Sequence of chain A:
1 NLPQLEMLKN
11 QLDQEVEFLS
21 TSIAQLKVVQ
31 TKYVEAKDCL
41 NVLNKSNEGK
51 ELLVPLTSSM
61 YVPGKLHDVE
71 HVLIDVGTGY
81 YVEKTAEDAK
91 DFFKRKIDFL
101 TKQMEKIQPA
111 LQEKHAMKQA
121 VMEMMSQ

This data describes a binding interaction between two proteins.

Residue-level contacts at the interface:
Residue K66 in chain B contacts residue D68 in chain A (closest heavy-atom distance 3.7 Å).
Residue Y64 in chain B is in contact with residue V72 in chain A (closest heavy-atom distance 3.5 Å).
Residue L96 in chain B is in contact with residue M60 in chain A (closest heavy-atom distance 3.6 Å).
Residue L63 in chain B is in contact with residue L40 in chain A (closest heavy-atom distance 3.7 Å).
Residue K74 in chain B interacts with residue P63 in chain A (closest heavy-atom distance 3.2 Å).
Residue L63 in chain B interacts with residue F93 in chain A (closest heavy-atom distance 3.6 Å).
Residue M75 in chain B interacts with residue Y61 in chain A (closest heavy-atom distance 3.6 Å).
Residue C76 in chain B interacts with residue L53 in chain A (closest heavy-atom distance 4.2 Å).
Residue N62 in chain B interacts with residue L73 in chain A (closest heavy-atom distance 3.0 Å).
Residue N62 in chain B interacts with residue Y33 in chain A (closest heavy-atom distance 3.2 Å).
Residue L63 in chain B contacts residue I74 in chain A (closest heavy-atom distance 3.8 Å).
Residue C65 in chain B is in contact with residue L43 in chain A (closest heavy-atom distance 4.0 Å).
Residue K66 in chain B is in contact with residue H71 in chain A (closest heavy-atom distance 4.1 Å).
Residue V69 in chain B is in contact with residue K65 in chain A (closest heavy-atom distance 2.8 Å).
Residue F57 in chain B interacts with residue V54 in chain A (closest heavy-atom distance 3.5 Å).
Residue N62 in chain B interacts with residue K32 in chain A (closest heavy-atom distance 3.3 Å).
Residue C65 in chain B is in contact with residue D68 in chain A (closest heavy-atom distance 3.6 Å).
Residue S68 in chain B contacts residue K65 in chain A (closest heavy-atom distance 3.0 Å).
Residue N62 in chain B is in contact with residue I74 in chain A (closest heavy-atom distance 3.6 Å).
Residue P71 in chain B contacts residue K65 in chain A (closest heavy-atom distance 3.9 Å).
Residue L77 in chain B interacts with residue S59 in chain A (closest heavy-atom distance 3.9 Å).
Residue C76 in chain B is in contact with residue Y61 in chain A (closest heavy-atom distance 3.2 Å).
Residue L63 in chain B interacts with residue V72 in chain A (closest heavy-atom distance 3.7 Å).
Residue L77 in chain B interacts with residue M60 in chain A (closest heavy-atom distance 3.9 Å).
Residue W78 in chain B contacts residue S59 in chain A (closest heavy-atom distance 3.0 Å).
Residue V69 in chain B is in contact with residue G64 in chain A (closest heavy-atom distance 3.3 Å).
Residue P71 in chain B contacts residue P63 in chain A (closest heavy-atom distance 3.4 Å).
Residue P70 in chain B contacts residue K65 in chain A (closest heavy-atom distance 3.3 Å).
Residue K66 in chain B contacts residue Y81 in chain A (closest heavy-atom distance 3.6 Å).
Residue L63 in chain B interacts with residue A36 in chain A (closest heavy-atom distance 3.3 Å).
Residue L58 in chain B interacts with residue P55 in chain A (closest heavy-atom distance 3.7 Å).
Residue L40 in chain B interacts with residue M60 in chain A (closest heavy-atom distance 3.8 Å).
Residue K74 in chain B contacts residue E51 in chain A (closest heavy-atom distance 3.8 Å).
Residue K66 in chain B contacts residue H67 in chain A (closest heavy-atom distance 3.0 Å).
Residue N62 in chain B is in contact with residue D75 in chain A (closest heavy-atom distance 3.2 Å).
Residue C65 in chain B is in contact with residue H71 in chain A (closest heavy-atom distance 4.1 Å).
Residue L63 in chain B interacts with residue L73 in chain A (closest heavy-atom distance 3.4 Å).
Residue T36 in chain B interacts with residue M60 in chain A (closest heavy-atom distance 3.7 Å).
Residue D61 in chain B contacts residue D75 in chain A (closest heavy-atom distance 3.5 Å).
Residue A60 in chain B contacts residue A36 in chain A (closest heavy-atom distance 3.8 Å).
Residue P71 in chain B contacts residue G64 in chain A (closest heavy-atom distance 3.8 Å).
Residue L40 in chain B is in contact with residue L56 in chain A (closest heavy-atom distance 4.1 Å).
Residue C65 in chain B interacts with residue H67 in chain A (closest heavy-atom distance 3.8 Å).
Residue I39 in chain B interacts with residue T57 in chain A (closest heavy-atom distance 3.7 Å).
Residue T72 in chain B contacts residue P63 in chain A (closest heavy-atom distance 3.9 Å).
Residue Y64 in chain B interacts with residue L73 in chain A (closest heavy-atom distance 2.6 Å).
Residue L59 in chain B contacts residue C39 in chain A (closest heavy-atom distance 3.3 Å).
Residue E32 in chain B interacts with residue S58 in chain A (closest heavy-atom distance 3.1 Å).
Residue T36 in chain B interacts with residue T57 in chain A (closest heavy-atom distance 3.7 Å).
Residue M84 in chain B interacts with residue Y61 in chain A (closest heavy-atom distance 3.5 Å).
Residue A67 in chain B is in contact with residue H67 in chain A (closest heavy-atom distance 3.3 Å).
Residue Q35 in chain B is in contact with residue T57 in chain A (closest heavy-atom distance 2.7 Å).
Residue S68 in chain B contacts residue H67 in chain A (closest heavy-atom distance 3.0 Å).
Residue T36 in chain B interacts with residue S58 in chain A (closest heavy-atom distance 3.4 Å).
Residue Q35 in chain B is in contact with residue S58 in chain A (closest heavy-atom distance 3.8 Å).
Residue I39 in chain B is in contact with residue L56 in chain A (closest heavy-atom distance 3.3 Å).
Residue D61 in chain B is in contact with residue K32 in chain A (closest heavy-atom distance 3.7 Å).
Residue A67 in chain B interacts with residue K65 in chain A (closest heavy-atom distance 3.9 Å).
Residue L58 in chain B is in contact with residue V54 in chain A (closest heavy-atom distance 3.9 Å).
Residue F57 in chain B contacts residue K65 in chain A (closest heavy-atom distance 3.3 Å).

Sequence of chain B:
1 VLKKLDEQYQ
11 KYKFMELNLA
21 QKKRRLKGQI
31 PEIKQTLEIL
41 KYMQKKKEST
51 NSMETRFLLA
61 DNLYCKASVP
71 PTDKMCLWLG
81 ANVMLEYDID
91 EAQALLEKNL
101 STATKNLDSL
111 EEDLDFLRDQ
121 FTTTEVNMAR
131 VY